The following describes two proteins that form a bound complex.

Sequence of the first protein:
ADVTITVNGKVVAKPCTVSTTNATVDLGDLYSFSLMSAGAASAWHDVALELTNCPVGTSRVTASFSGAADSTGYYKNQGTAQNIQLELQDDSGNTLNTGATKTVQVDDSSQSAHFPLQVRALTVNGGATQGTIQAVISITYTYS

Sequence of the second protein:
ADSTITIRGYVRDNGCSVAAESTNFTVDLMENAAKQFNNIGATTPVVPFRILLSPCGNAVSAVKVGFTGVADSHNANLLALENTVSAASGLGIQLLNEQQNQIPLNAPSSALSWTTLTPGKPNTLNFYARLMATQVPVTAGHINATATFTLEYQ

Contacts between the two chains:
Residue I5 in the second protein is in contact with residue A135 in the first protein (closest heavy-atom distance 3.6 Å).
Residue I7 in the second protein interacts with residue Q134 in the first protein (closest heavy-atom distance 3.6 Å).
Residue T6 in the second protein interacts with residue A23 in the first protein (closest heavy-atom distance 3.4 Å).
Residue G9 in the second protein is in contact with residue T132 in the first protein (closest heavy-atom distance 3.5 Å).
Residue I5 in the second protein is in contact with residue L49 in the first protein (closest heavy-atom distance 3.7 Å).
Residue Y10 in the second protein is in contact with residue D29 in the first protein (closest heavy-atom distance 3.4 Å).
Residue R12 in the second protein contacts residue S32 in the first protein (closest heavy-atom distance 3.4 Å).
Residue V11 in the second protein is in contact with residue L30 in the first protein (closest heavy-atom distance 3.2 Å).
Residue R8 in the second protein interacts with residue L27 in the first protein (closest heavy-atom distance 3.1 Å).
Residue S17 in the second protein contacts residue F33 in the first protein (closest heavy-atom distance 3.1 Å).
Residue I7 in the second protein is in contact with residue V119 in the first protein (closest heavy-atom distance 3.9 Å).
Residue T4 in the second protein contacts residue N22 in the first protein (closest heavy-atom distance 3.4 Å).
Residue N58 in the second protein contacts residue T129 in the first protein (closest heavy-atom distance 3.8 Å).
Residue Y10 in the second protein is in contact with residue L30 in the first protein (closest heavy-atom distance 2.8 Å).
Residue R8 in the second protein interacts with residue V25 in the first protein (closest heavy-atom distance 3.1 Å).
Residue D2 in the second protein is in contact with residue I139 in the first protein (closest heavy-atom distance 3.4 Å).
Residue S3 in the second protein interacts with residue T20 in the first protein (closest heavy-atom distance 2.6 Å).
Residue D2 in the second protein is in contact with residue Y141 in the first protein (closest heavy-atom distance 2.8 Å).
Residue I5 in the second protein contacts residue V136 in the first protein (closest heavy-atom distance 3.6 Å).
Residue S3 in the second protein contacts residue Y141 in the first protein (closest heavy-atom distance 3.1 Å).
Residue P55 in the second protein interacts with residue F33 in the first protein (closest heavy-atom distance 3.4 Å).
Residue D13 in the second protein is in contact with residue Q130 in the first protein (closest heavy-atom distance 2.7 Å).
Residue S3 in the second protein contacts residue I139 in the first protein (closest heavy-atom distance 3.2 Å).
Residue T4 in the second protein is in contact with residue T21 in the first protein (closest heavy-atom distance 3.1 Å).
Residue R12 in the second protein is in contact with residue L30 in the first protein (closest heavy-atom distance 2.5 Å).
Residue V11 in the second protein contacts residue G131 in the first protein (closest heavy-atom distance 3.0 Å).
Residue V11 in the second protein is in contact with residue T129 in the first protein (closest heavy-atom distance 3.3 Å).
Residue I7 in the second protein interacts with residue A135 in the first protein (closest heavy-atom distance 2.7 Å).
Residue G57 in the second protein contacts residue S32 in the first protein (closest heavy-atom distance 3.8 Å).
Residue Y10 in the second protein is in contact with residue G28 in the first protein (closest heavy-atom distance 3.3 Å).
Residue Y10 in the second protein interacts with residue G131 in the first protein (closest heavy-atom distance 3.6 Å).
Residue N14 in the second protein is in contact with residue S32 in the first protein (closest heavy-atom distance 3.5 Å).
Residue R8 in the second protein interacts with residue D26 in the first protein (closest heavy-atom distance 2.9 Å).
Residue G9 in the second protein interacts with residue I133 in the first protein (closest heavy-atom distance 2.6 Å).
Residue T4 in the second protein is in contact with residue I137 in the first protein (closest heavy-atom distance 3.6 Å).
Residue C56 in the second protein interacts with residue M36 in the first protein (closest heavy-atom distance 3.2 Å).
Residue P55 in the second protein contacts residue M36 in the first protein (closest heavy-atom distance 3.6 Å).
Residue T6 in the second protein interacts with residue V25 in the first protein (closest heavy-atom distance 3.0 Å).
Residue R12 in the second protein contacts residue Q130 in the first protein (closest heavy-atom distance 3.3 Å).
Residue T6 in the second protein interacts with residue T24 in the first protein (closest heavy-atom distance 3.5 Å).
Residue R12 in the second protein is in contact with residue Y31 in the first protein (closest heavy-atom distance 3.5 Å).
Residue D2 in the second protein is in contact with residue T140 in the first protein (closest heavy-atom distance 3.3 Å).
Residue T6 in the second protein interacts with residue V136 in the first protein (closest heavy-atom distance 3.8 Å).
Residue N14 in the second protein is in contact with residue Y31 in the first protein (closest heavy-atom distance 3.7 Å).
Residue T6 in the second protein interacts with residue A135 in the first protein (closest heavy-atom distance 3.3 Å).
Residue T4 in the second protein contacts residue A23 in the first protein (closest heavy-atom distance 3.3 Å).
Residue R8 in the second protein is in contact with residue I133 in the first protein (closest heavy-atom distance 3.2 Å).
Residue S3 in the second protein interacts with residue T21 in the first protein (closest heavy-atom distance 3.6 Å).
Residue N58 in the second protein is in contact with residue A128 in the first protein (closest heavy-atom distance 2.6 Å).
Residue I5 in the second protein contacts residue I137 in the first protein (closest heavy-atom distance 3.0 Å).
Residue I7 in the second protein contacts residue V25 in the first protein (closest heavy-atom distance 3.4 Å).
Residue G120 in the second protein is in contact with residue M36 in the first protein (closest heavy-atom distance 3.1 Å).
Residue V11 in the second protein is in contact with residue Q130 in the first protein (closest heavy-atom distance 3.1 Å).
Residue Y10 in the second protein is in contact with residue T132 in the first protein (closest heavy-atom distance 3.6 Å).
Residue N14 in the second protein contacts residue F33 in the first protein (closest heavy-atom distance 3.4 Å).
Residue D2 in the second protein contacts residue T21 in the first protein (closest heavy-atom distance 3.2 Å).
Residue N58 in the second protein is in contact with residue G127 in the first protein (closest heavy-atom distance 3.9 Å).
Residue N58 in the second protein interacts with residue S32 in the first protein (closest heavy-atom distance 3.6 Å).
Residue I7 in the second protein contacts residue I133 in the first protein (closest heavy-atom distance 3.2 Å).
Residue I5 in the second protein is in contact with residue A23 in the first protein (closest heavy-atom distance 3.3 Å).